Sequence of protein 1:
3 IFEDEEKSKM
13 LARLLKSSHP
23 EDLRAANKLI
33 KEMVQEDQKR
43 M

The following describes two proteins that form a bound complex.

Interface contacts:
Residue I34 in protein 2 interacts with residue I32 in protein 1 (closest heavy-atom distance 4.1 Å).
Residue N37 in protein 2 is in contact with residue N29 in protein 1 (closest heavy-atom distance 4.8 Å).
Residue Y66 in protein 2 contacts residue I32 in protein 1 (closest heavy-atom distance 3.7 Å).
Residue H65 in protein 2 interacts with residue L17 in protein 1 (closest heavy-atom distance 3.6 Å).
Residue K58 in protein 2 is in contact with residue F4 in protein 1 (closest heavy-atom distance 3.5 Å).
Residue W51 in protein 2 interacts with residue L25 in protein 1 (closest heavy-atom distance 3.8 Å).
Residue E100 in protein 2 is in contact with residue K18 in protein 1 (closest heavy-atom distance 4.8 Å).
Residue H65 in protein 2 contacts residue A14 in protein 1 (closest heavy-atom distance 3.5 Å).
Residue I34 in protein 2 contacts residue N29 in protein 1 (closest heavy-atom distance 3.9 Å).
Residue I34 in protein 2 contacts residue K33 in protein 1 (closest heavy-atom distance 2.8 Å).
Residue F36 in protein 2 contacts residue A28 in protein 1 (closest heavy-atom distance 4.5 Å).
Residue H65 in protein 2 is in contact with residue K18 in protein 1 (closest heavy-atom distance 3.4 Å).
Residue R64 in protein 2 contacts residue S10 in protein 1 (closest heavy-atom distance 4.4 Å).
Residue K58 in protein 2 interacts with residue Q40 in protein 1 (closest heavy-atom distance 3.6 Å).
Residue K58 in protein 2 is in contact with residue V36 in protein 1 (closest heavy-atom distance 3.4 Å).
Residue I59 in protein 2 contacts residue I32 in protein 1 (closest heavy-atom distance 4.5 Å).
Residue I59 in protein 2 interacts with residue F4 in protein 1 (closest heavy-atom distance 4.0 Å).
Residue G35 in protein 2 is in contact with residue I32 in protein 1 (closest heavy-atom distance 3.7 Å).
Residue H65 in protein 2 interacts with residue L13 in protein 1 (closest heavy-atom distance 4.2 Å).
Residue G35 in protein 2 is in contact with residue K33 in protein 1 (closest heavy-atom distance 4.5 Å).
Residue R64 in protein 2 interacts with residue K18 in protein 1 (closest heavy-atom distance 4.9 Å).
Residue H65 in protein 2 contacts residue S10 in protein 1 (closest heavy-atom distance 4.1 Å).
Residue W51 in protein 2 interacts with residue L17 in protein 1 (closest heavy-atom distance 4.6 Å).
Residue L62 in protein 2 interacts with residue F4 in protein 1 (closest heavy-atom distance 3.7 Å).
Residue Q68 in protein 2 is in contact with residue K18 in protein 1 (closest heavy-atom distance 3.7 Å).
Residue I59 in protein 2 is in contact with residue V36 in protein 1 (closest heavy-atom distance 3.9 Å).
Residue F36 in protein 2 contacts residue K33 in protein 1 (closest heavy-atom distance 4.8 Å).
Residue Y66 in protein 2 interacts with residue L17 in protein 1 (closest heavy-atom distance 3.8 Å).
Residue F36 in protein 2 interacts with residue N29 in protein 1 (closest heavy-atom distance 2.9 Å).
Residue L62 in protein 2 interacts with residue L13 in protein 1 (closest heavy-atom distance 3.8 Å).
Residue L62 in protein 2 interacts with residue I32 in protein 1 (closest heavy-atom distance 3.7 Å).
Residue F36 in protein 2 contacts residue I32 in protein 1 (closest heavy-atom distance 4.8 Å).
Residue K58 in protein 2 is in contact with residue I3 in protein 1 (closest heavy-atom distance 4.0 Å).
Residue I34 in protein 2 interacts with residue V36 in protein 1 (closest heavy-atom distance 3.7 Å).
Residue G35 in protein 2 contacts residue N29 in protein 1 (closest heavy-atom distance 3.4 Å).
Residue F36 in protein 2 contacts residue L17 in protein 1 (closest heavy-atom distance 3.5 Å).
Residue F36 in protein 2 contacts residue L25 in protein 1 (closest heavy-atom distance 3.4 Å).

Sequence of protein 2:
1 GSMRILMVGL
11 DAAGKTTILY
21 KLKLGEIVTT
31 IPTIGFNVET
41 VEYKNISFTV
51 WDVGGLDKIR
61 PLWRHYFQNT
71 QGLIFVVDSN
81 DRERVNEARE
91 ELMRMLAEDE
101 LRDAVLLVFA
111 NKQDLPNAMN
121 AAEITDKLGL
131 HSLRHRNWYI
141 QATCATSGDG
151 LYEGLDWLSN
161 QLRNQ